Sequence of the first protein:
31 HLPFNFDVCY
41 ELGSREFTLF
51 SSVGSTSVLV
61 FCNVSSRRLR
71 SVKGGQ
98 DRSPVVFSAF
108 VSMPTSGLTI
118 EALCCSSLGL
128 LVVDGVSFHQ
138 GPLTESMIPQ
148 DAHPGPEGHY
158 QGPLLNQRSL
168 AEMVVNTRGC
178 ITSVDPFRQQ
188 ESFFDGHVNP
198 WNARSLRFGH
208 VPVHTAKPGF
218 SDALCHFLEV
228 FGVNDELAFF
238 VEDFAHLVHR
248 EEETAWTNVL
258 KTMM

Sequence of the second protein:
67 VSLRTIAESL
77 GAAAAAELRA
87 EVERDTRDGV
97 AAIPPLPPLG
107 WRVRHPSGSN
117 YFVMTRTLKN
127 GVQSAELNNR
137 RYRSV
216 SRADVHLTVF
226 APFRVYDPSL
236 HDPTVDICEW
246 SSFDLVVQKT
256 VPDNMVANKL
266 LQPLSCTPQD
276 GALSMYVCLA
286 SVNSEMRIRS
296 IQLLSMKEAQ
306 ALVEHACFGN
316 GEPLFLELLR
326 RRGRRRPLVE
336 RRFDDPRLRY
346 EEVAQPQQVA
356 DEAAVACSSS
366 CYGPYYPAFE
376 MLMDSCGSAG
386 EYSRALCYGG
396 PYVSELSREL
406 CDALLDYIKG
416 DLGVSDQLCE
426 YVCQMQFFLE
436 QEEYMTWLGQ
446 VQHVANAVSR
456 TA

Contacts between the two chains:
Residue N116 in the second protein is in contact with residue G155 in the first protein (closest heavy-atom distance 3.0 Å).
Residue E386 in the second protein is in contact with residue N199 in the first protein (closest heavy-atom distance 3.0 Å).
Residue S383 in the second protein is in contact with residue N199 in the first protein (closest heavy-atom distance 3.2 Å).
Residue E435 in the second protein contacts residue P209 in the first protein (closest heavy-atom distance 3.5 Å).
Residue G382 in the second protein interacts with residue E154 in the first protein (closest heavy-atom distance 3.3 Å).
Residue D237 in the second protein is in contact with residue V181 in the first protein (closest heavy-atom distance 3.7 Å).
Residue L443 in the second protein contacts residue F217 in the first protein (closest heavy-atom distance 3.7 Å).
Residue R229 in the second protein is in contact with residue W198 in the first protein (closest heavy-atom distance 3.3 Å).
Residue Y439 in the second protein interacts with residue H211 in the first protein (closest heavy-atom distance 3.5 Å).
Residue L76 in the second protein is in contact with residue A220 in the first protein (closest heavy-atom distance 3.8 Å).
Residue W442 in the second protein interacts with residue F135 in the first protein (closest heavy-atom distance 3.4 Å).
Residue R294 in the second protein is in contact with residue F184 in the first protein (closest heavy-atom distance 3.4 Å).
Residue W442 in the second protein contacts residue P160 in the first protein (closest heavy-atom distance 3.6 Å).
Residue R326 in the second protein is in contact with residue A149 in the first protein (closest heavy-atom distance 3.7 Å).
Residue W442 in the second protein interacts with residue V133 in the first protein (closest heavy-atom distance 2.7 Å).
Residue S383 in the second protein interacts with residue F190 in the first protein (closest heavy-atom distance 3.4 Å).
Residue R330 in the second protein contacts residue E154 in the first protein (closest heavy-atom distance 2.4 Å).
Residue V240 in the second protein contacts residue V181 in the first protein (closest heavy-atom distance 3.8 Å).
Residue Y231 in the second protein interacts with residue G206 in the first protein (closest heavy-atom distance 3.3 Å).
Residue V230 in the second protein contacts residue V208 in the first protein (closest heavy-atom distance 3.5 Å).
Residue Y439 in the second protein interacts with residue P160 in the first protein (closest heavy-atom distance 3.6 Å).
Residue R229 in the second protein interacts with residue F205 in the first protein (closest heavy-atom distance 3.6 Å).
Residue S115 in the second protein interacts with residue G155 in the first protein (closest heavy-atom distance 3.3 Å).
Residue L69 in the second protein interacts with residue V227 in the first protein (closest heavy-atom distance 3.7 Å).
Residue L76 in the second protein interacts with residue L221 in the first protein (closest heavy-atom distance 3.7 Å).
Residue Y231 in the second protein interacts with residue V181 in the first protein (closest heavy-atom distance 3.3 Å).
Residue Y117 in the second protein interacts with residue G155 in the first protein (closest heavy-atom distance 3.3 Å).
Residue L76 in the second protein contacts residue F224 in the first protein (closest heavy-atom distance 3.6 Å).
Residue R229 in the second protein is in contact with residue P183 in the first protein (closest heavy-atom distance 3.5 Å).
Residue Y387 in the second protein interacts with residue F190 in the first protein (closest heavy-atom distance 3.6 Å).
Residue Q445 in the second protein contacts residue F135 in the first protein (closest heavy-atom distance 3.3 Å).
Residue R326 in the second protein interacts with residue D148 in the first protein (closest heavy-atom distance 3.1 Å).
Residue H448 in the second protein contacts residue S113 in the first protein (closest heavy-atom distance 3.1 Å).
Residue Y231 in the second protein contacts residue W198 in the first protein (closest heavy-atom distance 3.3 Å).
Residue L235 in the second protein contacts residue M170 in the first protein (closest heavy-atom distance 3.3 Å).
Residue E435 in the second protein interacts with residue V210 in the first protein (closest heavy-atom distance 3.7 Å).
Residue W442 in the second protein contacts residue Y157 in the first protein (closest heavy-atom distance 3.7 Å).
Residue H236 in the second protein is in contact with residue I178 in the first protein (closest heavy-atom distance 3.7 Å).
Residue N116 in the second protein contacts residue H156 in the first protein (closest heavy-atom distance 3.3 Å).
Residue E83 in the second protein is in contact with residue F217 in the first protein (closest heavy-atom distance 3.7 Å).
Residue F432 in the second protein is in contact with residue V210 in the first protein (closest heavy-atom distance 3.6 Å).
Residue E83 in the second protein is in contact with residue K214 in the first protein (closest heavy-atom distance 3.3 Å).
Residue E435 in the second protein contacts residue H207 in the first protein (closest heavy-atom distance 3.7 Å).
Residue P233 in the second protein interacts with residue V181 in the first protein (closest heavy-atom distance 3.7 Å).
Residue C381 in the second protein interacts with residue E154 in the first protein (closest heavy-atom distance 3.6 Å).
Residue R330 in the second protein contacts residue P153 in the first protein (closest heavy-atom distance 3.6 Å).
Residue G114 in the second protein contacts residue Y157 in the first protein (closest heavy-atom distance 3.7 Å).
Residue W442 in the second protein is in contact with residue F217 in the first protein (closest heavy-atom distance 3.6 Å).
Residue E438 in the second protein contacts residue Y157 in the first protein (closest heavy-atom distance 3.3 Å).
Residue R294 in the second protein interacts with residue P183 in the first protein (closest heavy-atom distance 3.5 Å).
Residue F228 in the second protein contacts residue H207 in the first protein (closest heavy-atom distance 3.0 Å).
Residue G114 in the second protein is in contact with residue H156 in the first protein (closest heavy-atom distance 3.6 Å).
Residue E435 in the second protein contacts residue Y157 in the first protein (closest heavy-atom distance 3.5 Å).
Residue C381 in the second protein contacts residue G155 in the first protein (closest heavy-atom distance 3.7 Å).
Residue V446 in the second protein contacts residue F135 in the first protein (closest heavy-atom distance 3.6 Å).
Residue L323 in the second protein is in contact with residue F191 in the first protein (closest heavy-atom distance 3.7 Å).
Residue R326 in the second protein interacts with residue H150 in the first protein (closest heavy-atom distance 3.5 Å).
Residue Q436 in the second protein interacts with residue H211 in the first protein (closest heavy-atom distance 3.1 Å).
Residue E435 in the second protein is in contact with residue H211 in the first protein (closest heavy-atom distance 3.6 Å).
Residue V230 in the second protein is in contact with residue H207 in the first protein (closest heavy-atom distance 3.1 Å).

This data describes a binding interaction between two proteins.